Interface contacts:
Residue Q310 in protein 1 interacts with residue R149 in protein 2 (closest heavy-atom distance 3.2 Å).
Residue R546 in protein 1 contacts residue S84 in protein 2 (closest heavy-atom distance 3.3 Å).
Residue W568 in protein 1 interacts with residue F146 in protein 2 (closest heavy-atom distance 4.0 Å).
Residue F517 in protein 1 contacts residue W88 in protein 2 (closest heavy-atom distance 3.5 Å).
Residue L560 in protein 1 interacts with residue D96 in protein 2 (closest heavy-atom distance 3.8 Å).
Residue L544 in protein 1 contacts residue L34 in protein 2 (closest heavy-atom distance 3.7 Å).
Residue Q310 in protein 1 is in contact with residue R148 in protein 2 (closest heavy-atom distance 2.8 Å).
Residue A524 in protein 1 is in contact with residue F91 in protein 2 (closest heavy-atom distance 3.6 Å).
Residue W534 in protein 1 contacts residue F91 in protein 2 (closest heavy-atom distance 3.1 Å).
Residue K556 in protein 1 is in contact with residue F100 in protein 2 (closest heavy-atom distance 3.5 Å).
Residue T590 in protein 1 interacts with residue N108 in protein 2 (closest heavy-atom distance 2.8 Å).
Residue Y575 in protein 1 contacts residue S107 in protein 2 (closest heavy-atom distance 3.1 Å).
Residue F517 in protein 1 is in contact with residue P35 in protein 2 (closest heavy-atom distance 3.5 Å).
Residue W568 in protein 1 is in contact with residue S107 in protein 2 (closest heavy-atom distance 3.4 Å).
Residue Y541 in protein 1 is in contact with residue S84 in protein 2 (closest heavy-atom distance 3.0 Å).
Residue K529 in protein 1 contacts residue D96 in protein 2 (closest heavy-atom distance 3.2 Å).
Residue S563 in protein 1 contacts residue R148 in protein 2 (closest heavy-atom distance 3.8 Å).
Residue Q583 in protein 1 is in contact with residue S107 in protein 2 (closest heavy-atom distance 2.7 Å).
Residue I559 in protein 1 interacts with residue F113 in protein 2 (closest heavy-atom distance 3.7 Å).
Residue I559 in protein 1 is in contact with residue I145 in protein 2 (closest heavy-atom distance 3.9 Å).
Residue W534 in protein 1 interacts with residue W88 in protein 2 (closest heavy-atom distance 3.2 Å).
Residue F594 in protein 1 contacts residue I145 in protein 2 (closest heavy-atom distance 3.3 Å).
Residue F517 in protein 1 interacts with residue D36 in protein 2 (closest heavy-atom distance 4.0 Å).
Residue S555 in protein 1 is in contact with residue L105 in protein 2 (closest heavy-atom distance 3.5 Å).
Residue F571 in protein 1 is in contact with residue L105 in protein 2 (closest heavy-atom distance 3.4 Å).
Residue Y541 in protein 1 is in contact with residue N85 in protein 2 (closest heavy-atom distance 4.0 Å).
Residue F595 in protein 1 contacts residue F146 in protein 2 (closest heavy-atom distance 3.4 Å).
Residue F312 in protein 1 contacts residue R149 in protein 2 (closest heavy-atom distance 4.0 Å).
Residue Y553 in protein 1 is in contact with residue W88 in protein 2 (closest heavy-atom distance 3.3 Å).
Residue W568 in protein 1 is in contact with residue L105 in protein 2 (closest heavy-atom distance 3.8 Å).
Residue W568 in protein 1 is in contact with residue G109 in protein 2 (closest heavy-atom distance 3.9 Å).
Residue P528 in protein 1 contacts residue F91 in protein 2 (closest heavy-atom distance 3.9 Å).
Residue Y553 in protein 1 interacts with residue N89 in protein 2 (closest heavy-atom distance 3.7 Å).
Residue F370 in protein 1 interacts with residue R148 in protein 2 (closest heavy-atom distance 3.9 Å).
Residue F594 in protein 1 interacts with residue F146 in protein 2 (closest heavy-atom distance 3.3 Å).
Residue T586 in protein 1 is in contact with residue S107 in protein 2 (closest heavy-atom distance 3.8 Å).
Residue A524 in protein 1 contacts residue W88 in protein 2 (closest heavy-atom distance 3.8 Å).
Residue P562 in protein 1 is in contact with residue R148 in protein 2 (closest heavy-atom distance 3.7 Å).
Residue Y541 in protein 1 interacts with residue W88 in protein 2 (closest heavy-atom distance 2.8 Å).
Residue Y553 in protein 1 is in contact with residue N85 in protein 2 (closest heavy-atom distance 3.3 Å).
Residue K556 in protein 1 interacts with residue M103 in protein 2 (closest heavy-atom distance 3.6 Å).
Residue L560 in protein 1 contacts residue F100 in protein 2 (closest heavy-atom distance 3.6 Å).
Residue Q310 in protein 1 interacts with residue Q152 in protein 2 (closest heavy-atom distance 3.2 Å).
Residue I559 in protein 1 interacts with residue M103 in protein 2 (closest heavy-atom distance 3.9 Å).
Residue W534 in protein 1 interacts with residue H92 in protein 2 (closest heavy-atom distance 3.2 Å).
Residue Y541 in protein 1 is in contact with residue E37 in protein 2 (closest heavy-atom distance 3.9 Å).
Residue S520 in protein 1 interacts with residue W88 in protein 2 (closest heavy-atom distance 3.8 Å).
Residue H521 in protein 1 contacts residue W88 in protein 2 (closest heavy-atom distance 3.6 Å).
Residue A587 in protein 1 interacts with residue S107 in protein 2 (closest heavy-atom distance 3.6 Å).
Residue H521 in protein 1 interacts with residue F91 in protein 2 (closest heavy-atom distance 3.9 Å).
Residue K529 in protein 1 interacts with residue D93 in protein 2 (closest heavy-atom distance 3.4 Å).
Residue V537 in protein 1 is in contact with residue W88 in protein 2 (closest heavy-atom distance 3.8 Å).
Residue N373 in protein 1 contacts residue F146 in protein 2 (closest heavy-atom distance 3.9 Å).
Residue I559 in protein 1 is in contact with residue L105 in protein 2 (closest heavy-atom distance 4.0 Å).
Residue I559 in protein 1 is in contact with residue V111 in protein 2 (closest heavy-atom distance 3.7 Å).
Residue I559 in protein 1 interacts with residue F100 in protein 2 (closest heavy-atom distance 3.6 Å).
Residue L544 in protein 1 is in contact with residue E37 in protein 2 (closest heavy-atom distance 3.6 Å).
Residue R546 in protein 1 contacts residue E37 in protein 2 (closest heavy-atom distance 2.5 Å).
Residue Y540 in protein 1 interacts with residue P35 in protein 2 (closest heavy-atom distance 3.5 Å).
Residue S563 in protein 1 interacts with residue F146 in protein 2 (closest heavy-atom distance 3.7 Å).

Sequence of protein 1:
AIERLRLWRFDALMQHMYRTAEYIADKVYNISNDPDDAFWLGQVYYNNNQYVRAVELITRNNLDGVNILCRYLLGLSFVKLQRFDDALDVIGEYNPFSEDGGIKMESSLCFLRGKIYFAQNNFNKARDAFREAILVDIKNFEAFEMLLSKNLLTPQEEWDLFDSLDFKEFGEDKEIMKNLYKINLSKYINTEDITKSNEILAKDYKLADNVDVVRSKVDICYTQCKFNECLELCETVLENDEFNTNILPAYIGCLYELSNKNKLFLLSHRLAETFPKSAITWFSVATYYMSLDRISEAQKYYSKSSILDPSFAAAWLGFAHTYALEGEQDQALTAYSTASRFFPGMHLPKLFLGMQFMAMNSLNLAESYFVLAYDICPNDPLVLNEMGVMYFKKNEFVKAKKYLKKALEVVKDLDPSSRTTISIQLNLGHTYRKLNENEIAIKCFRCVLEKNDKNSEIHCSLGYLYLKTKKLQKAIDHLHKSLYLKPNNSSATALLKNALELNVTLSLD

This data describes a binding interaction between two proteins.

Sequence of protein 2:
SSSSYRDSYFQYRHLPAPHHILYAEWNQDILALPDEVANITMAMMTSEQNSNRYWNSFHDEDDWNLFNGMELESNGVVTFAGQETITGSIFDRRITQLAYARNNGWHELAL